Sequence of protein 1:
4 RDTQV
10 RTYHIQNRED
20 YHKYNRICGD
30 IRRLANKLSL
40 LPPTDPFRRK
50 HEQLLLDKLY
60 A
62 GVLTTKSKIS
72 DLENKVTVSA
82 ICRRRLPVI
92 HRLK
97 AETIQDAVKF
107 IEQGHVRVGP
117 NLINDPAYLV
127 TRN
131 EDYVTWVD

These two protein chains interact to form a complex.

Contacts between the two chains:
Residue L118 in protein 1 is in contact with residue V27 in protein 2 (closest heavy-atom distance 4.5 Å).
Residue A123 in protein 1 interacts with residue L24 in protein 2 (closest heavy-atom distance 3.8 Å).
Residue D44 in protein 1 is in contact with residue L3 in protein 2 (closest heavy-atom distance 3.8 Å).
Residue I30 in protein 1 is in contact with residue L17 in protein 2 (closest heavy-atom distance 3.7 Å).
Residue H50 in protein 1 interacts with residue Y14 in protein 2 (closest heavy-atom distance 4.9 Å).
Residue N117 in protein 1 contacts residue V27 in protein 2 (closest heavy-atom distance 4.0 Å).
Residue L54 in protein 1 contacts residue L17 in protein 2 (closest heavy-atom distance 3.6 Å).
Residue L125 in protein 1 contacts residue S25 in protein 2 (closest heavy-atom distance 3.2 Å).
Residue K57 in protein 1 interacts with residue V18 in protein 2 (closest heavy-atom distance 4.4 Å).
Residue I119 in protein 1 interacts with residue V27 in protein 2 (closest heavy-atom distance 4.2 Å).
Residue L58 in protein 1 interacts with residue L21 in protein 2 (closest heavy-atom distance 4.7 Å).
Residue D29 in protein 1 interacts with residue L17 in protein 2 (closest heavy-atom distance 4.7 Å).
Residue L40 in protein 1 contacts residue A6 in protein 2 (closest heavy-atom distance 3.7 Å).
Residue I26 in protein 1 interacts with residue L21 in protein 2 (closest heavy-atom distance 4.2 Å).
Residue D29 in protein 1 contacts residue K20 in protein 2 (closest heavy-atom distance 2.8 Å).
Residue L40 in protein 1 is in contact with residue H7 in protein 2 (closest heavy-atom distance 4.0 Å).
Residue L125 in protein 1 is in contact with residue L24 in protein 2 (closest heavy-atom distance 3.0 Å).
Residue K57 in protein 1 is in contact with residue L21 in protein 2 (closest heavy-atom distance 4.3 Å).
Residue L33 in protein 1 interacts with residue L13 in protein 2 (closest heavy-atom distance 3.9 Å).
Residue K36 in protein 1 interacts with residue I10 in protein 2 (closest heavy-atom distance 3.9 Å).
Residue Y124 in protein 1 interacts with residue L24 in protein 2 (closest heavy-atom distance 3.6 Å).
Residue L33 in protein 1 contacts residue Y14 in protein 2 (closest heavy-atom distance 3.7 Å).
Residue L37 in protein 1 interacts with residue I10 in protein 2 (closest heavy-atom distance 3.8 Å).
Residue P41 in protein 1 interacts with residue L3 in protein 2 (closest heavy-atom distance 4.3 Å).
Residue F46 in protein 1 interacts with residue H7 in protein 2 (closest heavy-atom distance 3.3 Å).
Residue L40 in protein 1 is in contact with residue L3 in protein 2 (closest heavy-atom distance 4.8 Å).
Residue I26 in protein 1 is in contact with residue K20 in protein 2 (closest heavy-atom distance 4.2 Å).
Residue D44 in protein 1 interacts with residue H7 in protein 2 (closest heavy-atom distance 2.4 Å).
Residue Y124 in protein 1 contacts residue S25 in protein 2 (closest heavy-atom distance 3.6 Å).
Residue L40 in protein 1 interacts with residue I10 in protein 2 (closest heavy-atom distance 3.6 Å).
Residue K36 in protein 1 is in contact with residue L13 in protein 2 (closest heavy-atom distance 3.6 Å).
Residue K36 in protein 1 is in contact with residue E9 in protein 2 (closest heavy-atom distance 2.8 Å).
Residue D29 in protein 1 contacts residue N16 in protein 2 (closest heavy-atom distance 4.5 Å).
Residue I26 in protein 1 contacts residue L24 in protein 2 (closest heavy-atom distance 3.8 Å).
Residue K57 in protein 1 contacts residue Y14 in protein 2 (closest heavy-atom distance 3.3 Å).
Residue R25 in protein 1 is in contact with residue K20 in protein 2 (closest heavy-atom distance 4.2 Å).
Residue H50 in protein 1 is in contact with residue S11 in protein 2 (closest heavy-atom distance 4.1 Å).
Residue T127 in protein 1 contacts residue S25 in protein 2 (closest heavy-atom distance 3.9 Å).
Residue K22 in protein 1 contacts residue L24 in protein 2 (closest heavy-atom distance 3.6 Å).
Residue F46 in protein 1 contacts residue S11 in protein 2 (closest heavy-atom distance 3.8 Å).
Residue H50 in protein 1 contacts residue I10 in protein 2 (closest heavy-atom distance 4.3 Å).
Residue I26 in protein 1 contacts residue L17 in protein 2 (closest heavy-atom distance 4.1 Å).
Residue Y124 in protein 1 interacts with residue V27 in protein 2 (closest heavy-atom distance 4.5 Å).
Residue Y124 in protein 1 is in contact with residue S26 in protein 2 (closest heavy-atom distance 3.8 Å).
Residue F46 in protein 1 interacts with residue I10 in protein 2 (closest heavy-atom distance 3.7 Å).
Residue L54 in protein 1 is in contact with residue Y14 in protein 2 (closest heavy-atom distance 4.0 Å).
Residue Y23 in protein 1 interacts with residue L24 in protein 2 (closest heavy-atom distance 3.9 Å).
Residue L53 in protein 1 is in contact with residue Y14 in protein 2 (closest heavy-atom distance 3.3 Å).
Residue L33 in protein 1 contacts residue I10 in protein 2 (closest heavy-atom distance 3.8 Å).
Residue L33 in protein 1 interacts with residue L17 in protein 2 (closest heavy-atom distance 4.0 Å).

Sequence of protein 2:
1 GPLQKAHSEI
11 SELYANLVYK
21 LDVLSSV